Sequence of the first protein:
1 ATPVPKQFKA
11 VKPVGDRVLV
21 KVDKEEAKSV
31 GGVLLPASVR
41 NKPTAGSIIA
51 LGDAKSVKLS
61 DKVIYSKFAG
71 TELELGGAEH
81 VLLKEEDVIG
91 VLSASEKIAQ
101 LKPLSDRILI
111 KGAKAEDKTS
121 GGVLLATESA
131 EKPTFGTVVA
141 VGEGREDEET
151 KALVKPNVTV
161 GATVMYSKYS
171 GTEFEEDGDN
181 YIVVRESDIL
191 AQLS

Contacts between the two chains:
Residue A10 in the first protein interacts with residue K101 in the second protein (closest heavy-atom distance 4.5 Å).
Residue V11 in the first protein interacts with residue E103 in the second protein (closest heavy-atom distance 3.7 Å).
Residue A1 in the first protein contacts residue N48 in the second protein (closest heavy-atom distance 4.2 Å).
Residue P5 in the first protein is in contact with residue E103 in the second protein (closest heavy-atom distance 3.8 Å).
Residue T2 in the first protein interacts with residue A47 in the second protein (closest heavy-atom distance 4.4 Å).
Residue G76 in the first protein interacts with residue E103 in the second protein (closest heavy-atom distance 4.2 Å).
Residue V11 in the first protein interacts with residue L102 in the second protein (closest heavy-atom distance 3.5 Å).
Residue F8 in the first protein contacts residue L102 in the second protein (closest heavy-atom distance 3.3 Å).
Residue T71 in the first protein contacts residue N48 in the second protein (closest heavy-atom distance 3.6 Å).
Residue K12 in the first protein interacts with residue K101 in the second protein (closest heavy-atom distance 3.1 Å).
Residue P3 in the first protein is in contact with residue E30 in the second protein (closest heavy-atom distance 4.4 Å).
Residue L75 in the first protein contacts residue E103 in the second protein (closest heavy-atom distance 3.5 Å).
Residue K12 in the first protein is in contact with residue G100 in the second protein (closest heavy-atom distance 4.2 Å).
Residue R17 in the first protein interacts with residue M99 in the second protein (closest heavy-atom distance 3.2 Å).
Residue A10 in the first protein is in contact with residue E103 in the second protein (closest heavy-atom distance 4.7 Å).
Residue L82 in the first protein interacts with residue G100 in the second protein (closest heavy-atom distance 4.2 Å).
Residue L75 in the first protein contacts residue L102 in the second protein (closest heavy-atom distance 4.9 Å).
Residue V14 in the first protein contacts residue K101 in the second protein (closest heavy-atom distance 4.1 Å).
Residue V4 in the first protein contacts residue M72 in the second protein (closest heavy-atom distance 4.5 Å).
Residue A1 in the first protein is in contact with residue K46 in the second protein (closest heavy-atom distance 4.7 Å).
Residue V14 in the first protein is in contact with residue A66 in the second protein (closest heavy-atom distance 4.0 Å).
Residue L19 in the first protein contacts residue K101 in the second protein (closest heavy-atom distance 5.0 Å).
Residue L82 in the first protein contacts residue M99 in the second protein (closest heavy-atom distance 3.9 Å).
Residue F8 in the first protein is in contact with residue E103 in the second protein (closest heavy-atom distance 2.8 Å).
Residue E72 in the first protein contacts residue K46 in the second protein (closest heavy-atom distance 4.1 Å).
Residue P13 in the first protein contacts residue K101 in the second protein (closest heavy-atom distance 4.7 Å).
Residue F8 in the first protein interacts with residue K101 in the second protein (closest heavy-atom distance 4.9 Å).
Residue L73 in the first protein is in contact with residue L102 in the second protein (closest heavy-atom distance 3.8 Å).
Residue T2 in the first protein interacts with residue N48 in the second protein (closest heavy-atom distance 3.3 Å).
Residue V14 in the first protein is in contact with residue L65 in the second protein (closest heavy-atom distance 4.3 Å).
Residue V14 in the first protein contacts residue G100 in the second protein (closest heavy-atom distance 4.0 Å).
Residue L82 in the first protein interacts with residue V74 in the second protein (closest heavy-atom distance 3.8 Å).
Residue V11 in the first protein contacts residue K101 in the second protein (closest heavy-atom distance 3.3 Å).
Residue P5 in the first protein is in contact with residue M72 in the second protein (closest heavy-atom distance 4.9 Å).
Residue V4 in the first protein contacts residue D50 in the second protein (closest heavy-atom distance 3.5 Å).
Residue P13 in the first protein contacts residue G100 in the second protein (closest heavy-atom distance 3.8 Å).
Residue F8 in the first protein is in contact with residue M72 in the second protein (closest heavy-atom distance 4.5 Å).
Residue L73 in the first protein interacts with residue N48 in the second protein (closest heavy-atom distance 3.4 Å).
Residue T71 in the first protein contacts residue Q76 in the second protein (closest heavy-atom distance 4.5 Å).
Residue V14 in the first protein contacts residue I98 in the second protein (closest heavy-atom distance 3.5 Å).
Residue V14 in the first protein is in contact with residue T64 in the second protein (closest heavy-atom distance 4.2 Å).
Residue P3 in the first protein interacts with residue D50 in the second protein (closest heavy-atom distance 3.8 Å).
Residue A10 in the first protein contacts residue L102 in the second protein (closest heavy-atom distance 4.5 Å).
Residue V4 in the first protein contacts residue L102 in the second protein (closest heavy-atom distance 3.8 Å).
Residue K6 in the first protein contacts residue E103 in the second protein (closest heavy-atom distance 3.4 Å).
Residue E72 in the first protein contacts residue N48 in the second protein (closest heavy-atom distance 3.1 Å).
Residue K12 in the first protein contacts residue A66 in the second protein (closest heavy-atom distance 3.3 Å).
Residue Q7 in the first protein interacts with residue E103 in the second protein (closest heavy-atom distance 3.3 Å).
Residue P13 in the first protein is in contact with residue M99 in the second protein (closest heavy-atom distance 3.7 Å).
Residue F8 in the first protein interacts with residue D71 in the second protein (closest heavy-atom distance 3.7 Å).
Residue T2 in the first protein interacts with residue D50 in the second protein (closest heavy-atom distance 3.4 Å).
Residue V14 in the first protein interacts with residue M99 in the second protein (closest heavy-atom distance 3.1 Å).
Residue T71 in the first protein contacts residue A47 in the second protein (closest heavy-atom distance 4.8 Å).
Residue K9 in the first protein contacts residue E103 in the second protein (closest heavy-atom distance 2.7 Å).
Residue L73 in the first protein interacts with residue V74 in the second protein (closest heavy-atom distance 3.7 Å).
Residue V4 in the first protein interacts with residue E103 in the second protein (closest heavy-atom distance 4.2 Å).

The following describes two proteins that form a bound complex.

Sequence of the second protein:
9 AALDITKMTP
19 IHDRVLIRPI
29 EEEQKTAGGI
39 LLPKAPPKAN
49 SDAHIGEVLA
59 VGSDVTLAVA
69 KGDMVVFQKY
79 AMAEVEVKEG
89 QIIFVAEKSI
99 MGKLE